This data describes a binding interaction between two proteins.

Sequence of the second protein:
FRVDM

Interface contacts:
Residue V9 in the first protein interacts with residue V10 in the second protein (closest heavy-atom distance 4.9 Å).
Residue K108 in the first protein interacts with residue V10 in the second protein (closest heavy-atom distance 3.0 Å).
Residue R8 in the first protein contacts residue V10 in the second protein (closest heavy-atom distance 4.2 Å).
Residue K11 in the first protein contacts residue F5 in the second protein (closest heavy-atom distance 4.6 Å).
Residue K12 in the first protein is in contact with residue R7 in the second protein (closest heavy-atom distance 5.0 Å).
Residue F10 in the first protein is in contact with residue R7 in the second protein (closest heavy-atom distance 3.4 Å).
Residue K12 in the first protein contacts residue F5 in the second protein (closest heavy-atom distance 3.1 Å).
Residue R8 in the first protein contacts residue D11 in the second protein (closest heavy-atom distance 4.1 Å).
Residue K11 in the first protein is in contact with residue R7 in the second protein (closest heavy-atom distance 2.6 Å).
Residue K108 in the first protein interacts with residue D11 in the second protein (closest heavy-atom distance 4.6 Å).
Residue V9 in the first protein interacts with residue R7 in the second protein (closest heavy-atom distance 4.2 Å).
Residue R104 in the first protein interacts with residue D11 in the second protein (closest heavy-atom distance 4.6 Å).

Sequence of the first protein:
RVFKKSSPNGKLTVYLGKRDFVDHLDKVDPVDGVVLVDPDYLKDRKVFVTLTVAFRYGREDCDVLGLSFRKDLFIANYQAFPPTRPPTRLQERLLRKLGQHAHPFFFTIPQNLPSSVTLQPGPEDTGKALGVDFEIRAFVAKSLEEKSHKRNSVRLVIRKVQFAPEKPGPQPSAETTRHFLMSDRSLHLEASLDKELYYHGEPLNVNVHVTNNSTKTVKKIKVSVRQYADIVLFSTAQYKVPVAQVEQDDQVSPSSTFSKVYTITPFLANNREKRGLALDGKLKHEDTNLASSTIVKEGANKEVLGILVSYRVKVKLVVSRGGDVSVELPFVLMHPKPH